Sequence of chain B:
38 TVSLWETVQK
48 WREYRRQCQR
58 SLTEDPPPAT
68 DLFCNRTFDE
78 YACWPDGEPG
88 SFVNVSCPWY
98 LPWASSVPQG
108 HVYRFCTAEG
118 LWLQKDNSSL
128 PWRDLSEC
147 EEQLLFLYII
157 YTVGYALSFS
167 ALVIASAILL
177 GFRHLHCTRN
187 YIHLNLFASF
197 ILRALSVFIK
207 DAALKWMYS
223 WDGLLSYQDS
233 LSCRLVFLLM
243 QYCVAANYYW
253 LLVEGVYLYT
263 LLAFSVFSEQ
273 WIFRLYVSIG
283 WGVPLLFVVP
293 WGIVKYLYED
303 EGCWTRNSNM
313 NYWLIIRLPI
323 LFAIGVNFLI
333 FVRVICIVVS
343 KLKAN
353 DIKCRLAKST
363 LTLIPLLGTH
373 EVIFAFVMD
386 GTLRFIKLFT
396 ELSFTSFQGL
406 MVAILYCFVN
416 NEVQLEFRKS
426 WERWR

The following describes two proteins that form a bound complex.

Residue-level contacts at the interface:
Residue D76 in chain B is in contact with residue L26 in chain A (closest heavy-atom distance 4.5 Å).
Residue Y214 in chain B interacts with residue S11 in chain A (closest heavy-atom distance 4.0 Å).
Residue G225 in chain B is in contact with residue F22 in chain A (closest heavy-atom distance 4.8 Å).
Residue R199 in chain B interacts with residue E3 in chain A (closest heavy-atom distance 3.6 Å).
Residue W315 in chain B interacts with residue T5 in chain A (closest heavy-atom distance 4.4 Å).
Residue V246 in chain B is in contact with residue H1 in chain A (closest heavy-atom distance 3.7 Å).
Residue I322 in chain B interacts with residue H1 in chain A (closest heavy-atom distance 4.6 Å).
Residue M213 in chain B contacts residue E15 in chain A (closest heavy-atom distance 4.2 Å).
Residue K206 in chain B interacts with residue T7 in chain A (closest heavy-atom distance 3.8 Å).
Residue L150 in chain B contacts residue Q13 in chain A (closest heavy-atom distance 4.9 Å).
Residue S40 in chain B is in contact with residue E16 in chain A (closest heavy-atom distance 4.9 Å).
Residue V39 in chain B is in contact with residue V19 in chain A (closest heavy-atom distance 4.8 Å).
Residue V39 in chain B interacts with residue E16 in chain A (closest heavy-atom distance 2.8 Å).
Residue M242 in chain B is in contact with residue T7 in chain A (closest heavy-atom distance 3.5 Å).
Residue Y157 in chain B contacts residue E3 in chain A (closest heavy-atom distance 3.9 Å).
Residue T400 in chain B is in contact with residue E3 in chain A (closest heavy-atom distance 4.7 Å).
Residue Y161 in chain B interacts with residue E3 in chain A (closest heavy-atom distance 3.3 Å).
Residue K392 in chain B is in contact with residue H1 in chain A (closest heavy-atom distance 4.5 Å).
Residue L397 in chain B contacts residue F6 in chain A (closest heavy-atom distance 4.4 Å).
Residue E396 in chain B contacts residue G2 in chain A (closest heavy-atom distance 4.1 Å).
Residue V246 in chain B contacts residue E3 in chain A (closest heavy-atom distance 4.8 Å).
Residue L41 in chain B contacts residue E15 in chain A (closest heavy-atom distance 2.9 Å).
Residue T307 in chain B is in contact with residue T7 in chain A (closest heavy-atom distance 4.3 Å).
Residue Y214 in chain B interacts with residue M14 in chain A (closest heavy-atom distance 3.9 Å).
Residue E77 in chain B is in contact with residue L26 in chain A (closest heavy-atom distance 3.1 Å).
Residue T307 in chain B contacts residue S8 in chain A (closest heavy-atom distance 3.1 Å).
Residue L210 in chain B is in contact with residue M14 in chain A (closest heavy-atom distance 4.7 Å).
Residue W223 in chain B interacts with residue F22 in chain A (closest heavy-atom distance 3.8 Å).
Residue Q230 in chain B interacts with residue E15 in chain A (closest heavy-atom distance 4.4 Å).
Residue Y78 in chain B is in contact with residue L26 in chain A (closest heavy-atom distance 4.0 Å).
Residue L393 in chain B interacts with residue T5 in chain A (closest heavy-atom distance 4.5 Å).
Residue T38 in chain B interacts with residue E16 in chain A (closest heavy-atom distance 4.5 Å).
Residue L210 in chain B contacts residue L10 in chain A (closest heavy-atom distance 4.4 Å).
Residue M242 in chain B contacts residue E3 in chain A (closest heavy-atom distance 4.1 Å).
Residue Y250 in chain B interacts with residue H1 in chain A (closest heavy-atom distance 4.2 Å).
Residue Q243 in chain B interacts with residue H1 in chain A (closest heavy-atom distance 4.1 Å).
Residue E396 in chain B is in contact with residue H1 in chain A (closest heavy-atom distance 4.7 Å).
Residue W315 in chain B is in contact with residue G4 in chain A (closest heavy-atom distance 3.8 Å).
Residue T307 in chain B is in contact with residue S11 in chain A (closest heavy-atom distance 2.7 Å).
Residue E373 in chain B contacts residue H1 in chain A (closest heavy-atom distance 4.5 Å).
Residue L393 in chain B contacts residue G2 in chain A (closest heavy-atom distance 4.9 Å).
Residue L153 in chain B is in contact with residue F6 in chain A (closest heavy-atom distance 3.9 Å).
Residue N309 in chain B contacts residue S8 in chain A (closest heavy-atom distance 4.3 Å).
Residue Y157 in chain B contacts residue F6 in chain A (closest heavy-atom distance 4.3 Å).
Residue L397 in chain B contacts residue E3 in chain A (closest heavy-atom distance 4.8 Å).
Residue N309 in chain B is in contact with residue G4 in chain A (closest heavy-atom distance 4.8 Å).
Residue L397 in chain B interacts with residue G2 in chain A (closest heavy-atom distance 4.3 Å).
Residue R308 in chain B contacts residue E15 in chain A (closest heavy-atom distance 4.4 Å).
Residue W315 in chain B is in contact with residue H1 in chain A (closest heavy-atom distance 4.2 Å).
Residue Y214 in chain B interacts with residue A18 in chain A (closest heavy-atom distance 4.8 Å).
Residue L393 in chain B interacts with residue F6 in chain A (closest heavy-atom distance 4.3 Å).
Residue K206 in chain B contacts residue L10 in chain A (closest heavy-atom distance 4.7 Å).
Residue S40 in chain B is in contact with residue E15 in chain A (closest heavy-atom distance 4.7 Å).
Residue L98 in chain B interacts with residue I23 in chain A (closest heavy-atom distance 3.9 Å).
Residue W223 in chain B contacts residue W25 in chain A (closest heavy-atom distance 3.4 Å).
Residue L132 in chain B is in contact with residue K27 in chain A (closest heavy-atom distance 4.5 Å).
Residue R308 in chain B interacts with residue S11 in chain A (closest heavy-atom distance 3.8 Å).
Residue W48 in chain B interacts with residue F22 in chain A (closest heavy-atom distance 4.2 Å).
Residue L150 in chain B interacts with residue F6 in chain A (closest heavy-atom distance 3.9 Å).
Residue Y214 in chain B contacts residue E15 in chain A (closest heavy-atom distance 2.6 Å).

Sequence of chain A:
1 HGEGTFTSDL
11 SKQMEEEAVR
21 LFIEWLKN